Sequence of protein 2:
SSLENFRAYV

Sequence of protein 1:
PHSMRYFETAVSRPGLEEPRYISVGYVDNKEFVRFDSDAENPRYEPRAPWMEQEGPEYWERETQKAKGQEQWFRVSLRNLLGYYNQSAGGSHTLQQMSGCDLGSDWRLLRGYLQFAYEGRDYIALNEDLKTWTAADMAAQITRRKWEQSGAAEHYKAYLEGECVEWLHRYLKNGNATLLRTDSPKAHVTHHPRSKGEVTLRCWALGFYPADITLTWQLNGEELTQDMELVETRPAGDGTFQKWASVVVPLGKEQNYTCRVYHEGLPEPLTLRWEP

Interface contacts:
Residue Q70 in protein 1 contacts residue E4 in protein 2 (closest heavy-atom distance 3.9 Å).
Residue K146 in protein 1 is in contact with residue V10 in protein 2 (closest heavy-atom distance 3.0 Å).
Residue E63 in protein 1 is in contact with residue S2 in protein 2 (closest heavy-atom distance 2.9 Å).
Residue W147 in protein 1 interacts with residue Y9 in protein 2 (closest heavy-atom distance 3.0 Å).
Residue S77 in protein 1 is in contact with residue Y9 in protein 2 (closest heavy-atom distance 3.6 Å).
Residue Y159 in protein 1 contacts residue L3 in protein 2 (closest heavy-atom distance 3.7 Å).
Residue T143 in protein 1 is in contact with residue Y9 in protein 2 (closest heavy-atom distance 4.6 Å).
Residue W147 in protein 1 is in contact with residue V10 in protein 2 (closest heavy-atom distance 3.9 Å).
Residue R62 in protein 1 is in contact with residue S1 in protein 2 (closest heavy-atom distance 3.4 Å).
Residue S99 in protein 1 contacts residue L3 in protein 2 (closest heavy-atom distance 4.0 Å).
Residue Y171 in protein 1 is in contact with residue S1 in protein 2 (closest heavy-atom distance 2.7 Å).
Residue W73 in protein 1 interacts with residue N5 in protein 2 (closest heavy-atom distance 3.3 Å).
Residue H155 in protein 1 interacts with residue L3 in protein 2 (closest heavy-atom distance 4.0 Å).
Residue M5 in protein 1 contacts residue S1 in protein 2 (closest heavy-atom distance 3.9 Å).
Residue E63 in protein 1 contacts residue S1 in protein 2 (closest heavy-atom distance 3.4 Å).
Residue W167 in protein 1 is in contact with residue S1 in protein 2 (closest heavy-atom distance 3.4 Å).
Residue Q97 in protein 1 is in contact with residue L3 in protein 2 (closest heavy-atom distance 3.4 Å).
Residue V76 in protein 1 contacts residue Y9 in protein 2 (closest heavy-atom distance 3.6 Å).
Residue W147 in protein 1 interacts with residue A8 in protein 2 (closest heavy-atom distance 3.8 Å).
Residue W73 in protein 1 interacts with residue F6 in protein 2 (closest heavy-atom distance 2.8 Å).
Residue A152 in protein 1 contacts residue F6 in protein 2 (closest heavy-atom distance 3.6 Å).
Residue Y156 in protein 1 contacts residue L3 in protein 2 (closest heavy-atom distance 3.8 Å).
Residue Q72 in protein 1 interacts with residue Y9 in protein 2 (closest heavy-atom distance 4.6 Å).
Residue N80 in protein 1 interacts with residue V10 in protein 2 (closest heavy-atom distance 3.3 Å).
Residue Q70 in protein 1 interacts with residue L3 in protein 2 (closest heavy-atom distance 3.2 Å).
Residue S150 in protein 1 is in contact with residue A8 in protein 2 (closest heavy-atom distance 4.1 Å).
Residue Y7 in protein 1 interacts with residue S1 in protein 2 (closest heavy-atom distance 3.0 Å).
Residue W73 in protein 1 interacts with residue R7 in protein 2 (closest heavy-atom distance 4.5 Å).
Residue H155 in protein 1 contacts residue F6 in protein 2 (closest heavy-atom distance 3.5 Å).
Residue N80 in protein 1 interacts with residue Y9 in protein 2 (closest heavy-atom distance 3.6 Å).
Residue Q70 in protein 1 interacts with residue N5 in protein 2 (closest heavy-atom distance 3.0 Å).
Residue F74 in protein 1 is in contact with residue N5 in protein 2 (closest heavy-atom distance 4.0 Å).
Residue K146 in protein 1 is in contact with residue Y9 in protein 2 (closest heavy-atom distance 3.1 Å).
Residue K66 in protein 1 is in contact with residue E4 in protein 2 (closest heavy-atom distance 3.5 Å).
Residue K66 in protein 1 contacts residue S1 in protein 2 (closest heavy-atom distance 2.8 Å).
Residue L114 in protein 1 contacts residue L3 in protein 2 (closest heavy-atom distance 3.7 Å).
Residue Y159 in protein 1 is in contact with residue S2 in protein 2 (closest heavy-atom distance 3.8 Å).
Residue S77 in protein 1 is in contact with residue V10 in protein 2 (closest heavy-atom distance 3.3 Å).
Residue W73 in protein 1 interacts with residue A8 in protein 2 (closest heavy-atom distance 3.0 Å).
Residue Y45 in protein 1 interacts with residue S2 in protein 2 (closest heavy-atom distance 3.7 Å).
Residue L81 in protein 1 interacts with residue V10 in protein 2 (closest heavy-atom distance 3.6 Å).
Residue S150 in protein 1 is in contact with residue F6 in protein 2 (closest heavy-atom distance 3.6 Å).
Residue E163 in protein 1 interacts with residue S1 in protein 2 (closest heavy-atom distance 2.5 Å).
Residue T143 in protein 1 interacts with residue V10 in protein 2 (closest heavy-atom distance 3.3 Å).
Residue W73 in protein 1 is in contact with residue Y9 in protein 2 (closest heavy-atom distance 3.7 Å).
Residue Y156 in protein 1 interacts with residue F6 in protein 2 (closest heavy-atom distance 3.1 Å).
Residue Q97 in protein 1 is in contact with residue N5 in protein 2 (closest heavy-atom distance 2.8 Å).
Residue H155 in protein 1 contacts residue E4 in protein 2 (closest heavy-atom distance 2.7 Å).
Residue Y123 in protein 1 contacts residue V10 in protein 2 (closest heavy-atom distance 3.5 Å).
Residue E163 in protein 1 interacts with residue S2 in protein 2 (closest heavy-atom distance 3.5 Å).
Residue Y84 in protein 1 contacts residue V10 in protein 2 (closest heavy-atom distance 2.8 Å).
Residue Y7 in protein 1 contacts residue S2 in protein 2 (closest heavy-atom distance 3.6 Å).
Residue Y156 in protein 1 is in contact with residue N5 in protein 2 (closest heavy-atom distance 3.5 Å).
Residue K66 in protein 1 is in contact with residue S2 in protein 2 (closest heavy-atom distance 2.9 Å).
Residue H155 in protein 1 interacts with residue N5 in protein 2 (closest heavy-atom distance 3.8 Å).
Residue G151 in protein 1 is in contact with residue F6 in protein 2 (closest heavy-atom distance 4.1 Å).
Residue F116 in protein 1 interacts with residue N5 in protein 2 (closest heavy-atom distance 4.2 Å).
Residue W73 in protein 1 interacts with residue V10 in protein 2 (closest heavy-atom distance 3.8 Å).
Residue Y59 in protein 1 is in contact with residue S1 in protein 2 (closest heavy-atom distance 4.2 Å).
Residue Y159 in protein 1 interacts with residue S1 in protein 2 (closest heavy-atom distance 2.6 Å).

These two protein chains interact to form a complex.